Interface contacts:
Residue E65 in protein 1 interacts with residue W57 in protein 2 (closest heavy-atom distance 4.2 Å).
Residue W81 in protein 1 interacts with residue F69 in protein 2 (closest heavy-atom distance 4.0 Å).
Residue G77 in protein 1 contacts residue H86 in protein 2 (closest heavy-atom distance 4.1 Å).
Residue G77 in protein 1 is in contact with residue P68 in protein 2 (closest heavy-atom distance 3.4 Å).
Residue E73 in protein 1 contacts residue A70 in protein 2 (closest heavy-atom distance 3.5 Å).
Residue A70 in protein 1 contacts residue E73 in protein 2 (closest heavy-atom distance 3.5 Å).
Residue W81 in protein 1 contacts residue E65 in protein 2 (closest heavy-atom distance 2.8 Å).
Residue E65 in protein 1 is in contact with residue T104 in protein 2 (closest heavy-atom distance 3.7 Å).
Residue L105 in protein 1 contacts residue F72 in protein 2 (closest heavy-atom distance 4.1 Å).
Residue W81 in protein 1 contacts residue F72 in protein 2 (closest heavy-atom distance 3.8 Å).
Residue W57 in protein 1 contacts residue P62 in protein 2 (closest heavy-atom distance 3.3 Å).
Residue T104 in protein 1 interacts with residue E65 in protein 2 (closest heavy-atom distance 3.7 Å).
Residue G77 in protein 1 is in contact with residue A70 in protein 2 (closest heavy-atom distance 3.5 Å).
Residue L105 in protein 1 interacts with residue E65 in protein 2 (closest heavy-atom distance 2.9 Å).
Residue A70 in protein 1 is in contact with residue G76 in protein 2 (closest heavy-atom distance 4.5 Å).
Residue G76 in protein 1 is in contact with residue H86 in protein 2 (closest heavy-atom distance 3.8 Å).
Residue P68 in protein 1 contacts residue G77 in protein 2 (closest heavy-atom distance 3.4 Å).
Residue W81 in protein 1 is in contact with residue V64 in protein 2 (closest heavy-atom distance 4.4 Å).
Residue R74 in protein 1 contacts residue E65 in protein 2 (closest heavy-atom distance 2.9 Å).
Residue E65 in protein 1 interacts with residue P103 in protein 2 (closest heavy-atom distance 3.8 Å).
Residue P62 in protein 1 contacts residue W57 in protein 2 (closest heavy-atom distance 3.3 Å).
Residue F72 in protein 1 interacts with residue F72 in protein 2 (closest heavy-atom distance 2.8 Å).
Residue P68 in protein 1 contacts residue R74 in protein 2 (closest heavy-atom distance 3.9 Å).
Residue R74 in protein 1 contacts residue L67 in protein 2 (closest heavy-atom distance 2.8 Å).
Residue E65 in protein 1 interacts with residue W81 in protein 2 (closest heavy-atom distance 2.8 Å).
Residue E65 in protein 1 interacts with residue R74 in protein 2 (closest heavy-atom distance 2.9 Å).
Residue F72 in protein 1 contacts residue W81 in protein 2 (closest heavy-atom distance 3.8 Å).
Residue W57 in protein 1 contacts residue W57 in protein 2 (closest heavy-atom distance 3.1 Å).
Residue G61 in protein 1 is in contact with residue W57 in protein 2 (closest heavy-atom distance 3.1 Å).
Residue F69 in protein 1 contacts residue W81 in protein 2 (closest heavy-atom distance 4.0 Å).
Residue V64 in protein 1 contacts residue W81 in protein 2 (closest heavy-atom distance 4.4 Å).
Residue A58 in protein 1 is in contact with residue W57 in protein 2 (closest heavy-atom distance 3.9 Å).
Residue W57 in protein 1 is in contact with residue E65 in protein 2 (closest heavy-atom distance 4.2 Å).
Residue G71 in protein 1 interacts with residue E73 in protein 2 (closest heavy-atom distance 4.2 Å).
Residue W57 in protein 1 is in contact with residue A58 in protein 2 (closest heavy-atom distance 3.9 Å).
Residue A70 in protein 1 interacts with residue R74 in protein 2 (closest heavy-atom distance 2.8 Å).
Residue H86 in protein 1 is in contact with residue G77 in protein 2 (closest heavy-atom distance 4.1 Å).
Residue F72 in protein 1 interacts with residue A70 in protein 2 (closest heavy-atom distance 4.4 Å).
Residue F72 in protein 1 interacts with residue G71 in protein 2 (closest heavy-atom distance 3.2 Å).
Residue V64 in protein 1 interacts with residue R74 in protein 2 (closest heavy-atom distance 3.5 Å).
Residue W57 in protein 1 is in contact with residue G61 in protein 2 (closest heavy-atom distance 3.1 Å).
Residue E65 in protein 1 interacts with residue L105 in protein 2 (closest heavy-atom distance 2.9 Å).
Residue G77 in protein 1 is in contact with residue F69 in protein 2 (closest heavy-atom distance 3.1 Å).
Residue R74 in protein 1 interacts with residue V64 in protein 2 (closest heavy-atom distance 3.5 Å).
Residue F72 in protein 1 interacts with residue L105 in protein 2 (closest heavy-atom distance 4.1 Å).
Residue G71 in protein 1 is in contact with residue F72 in protein 2 (closest heavy-atom distance 3.2 Å).
Residue F69 in protein 1 interacts with residue R74 in protein 2 (closest heavy-atom distance 2.9 Å).
Residue A70 in protein 1 interacts with residue G77 in protein 2 (closest heavy-atom distance 3.5 Å).
Residue E73 in protein 1 interacts with residue G71 in protein 2 (closest heavy-atom distance 4.2 Å).
Residue P103 in protein 1 interacts with residue E65 in protein 2 (closest heavy-atom distance 3.8 Å).
Residue A70 in protein 1 is in contact with residue F72 in protein 2 (closest heavy-atom distance 4.4 Å).
Residue F69 in protein 1 is in contact with residue G77 in protein 2 (closest heavy-atom distance 3.1 Å).
Residue L67 in protein 1 interacts with residue R74 in protein 2 (closest heavy-atom distance 2.8 Å).
Residue H86 in protein 1 is in contact with residue G76 in protein 2 (closest heavy-atom distance 3.8 Å).
Residue V64 in protein 1 contacts residue L105 in protein 2 (closest heavy-atom distance 4.1 Å).
Residue R74 in protein 1 interacts with residue P68 in protein 2 (closest heavy-atom distance 3.9 Å).
Residue G76 in protein 1 is in contact with residue A70 in protein 2 (closest heavy-atom distance 4.5 Å).
Residue R74 in protein 1 contacts residue F69 in protein 2 (closest heavy-atom distance 2.9 Å).
Residue L105 in protein 1 contacts residue V64 in protein 2 (closest heavy-atom distance 4.1 Å).
Residue R74 in protein 1 contacts residue A70 in protein 2 (closest heavy-atom distance 2.8 Å).

This data describes a binding interaction between two proteins.

Sequence of protein 1:
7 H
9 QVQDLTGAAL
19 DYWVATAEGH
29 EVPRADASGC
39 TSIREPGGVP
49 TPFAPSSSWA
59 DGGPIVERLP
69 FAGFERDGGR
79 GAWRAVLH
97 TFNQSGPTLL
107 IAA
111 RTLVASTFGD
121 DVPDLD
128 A

Sequence of protein 2:
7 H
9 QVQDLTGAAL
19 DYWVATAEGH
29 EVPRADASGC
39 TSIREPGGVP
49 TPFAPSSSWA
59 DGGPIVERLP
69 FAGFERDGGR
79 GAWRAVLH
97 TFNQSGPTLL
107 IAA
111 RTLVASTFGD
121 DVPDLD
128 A